Sequence of the second protein:
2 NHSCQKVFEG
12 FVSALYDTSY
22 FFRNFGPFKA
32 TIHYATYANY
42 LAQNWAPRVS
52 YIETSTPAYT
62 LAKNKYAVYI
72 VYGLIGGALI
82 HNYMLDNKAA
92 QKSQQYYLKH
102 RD

Contacts between the two chains:
Residue S92 in the first protein contacts residue T57 in the second protein (closest heavy-atom distance 4.4 Å).
Residue V90 in the first protein is in contact with residue S56 in the second protein (closest heavy-atom distance 4.5 Å).
Residue Y88 in the first protein interacts with residue S56 in the second protein (closest heavy-atom distance 4.9 Å).
Residue Y87 in the first protein is in contact with residue Y60 in the second protein (closest heavy-atom distance 3.2 Å).
Residue E125 in the first protein is in contact with residue A59 in the second protein (closest heavy-atom distance 4.7 Å).
Residue Y88 in the first protein contacts residue T61 in the second protein (closest heavy-atom distance 4.8 Å).
Residue Y87 in the first protein contacts residue A59 in the second protein (closest heavy-atom distance 4.3 Å).
Residue Y88 in the first protein interacts with residue Y60 in the second protein (closest heavy-atom distance 2.9 Å).
Residue N252 in the first protein interacts with residue A63 in the second protein (closest heavy-atom distance 3.9 Å).
Residue N89 in the first protein is in contact with residue Y60 in the second protein (closest heavy-atom distance 4.8 Å).
Residue G124 in the first protein contacts residue A59 in the second protein (closest heavy-atom distance 5.0 Å).
Residue I253 in the first protein interacts with residue K64 in the second protein (closest heavy-atom distance 4.5 Å).
Residue V90 in the first protein interacts with residue Y60 in the second protein (closest heavy-atom distance 4.1 Å).
Residue I253 in the first protein is in contact with residue A63 in the second protein (closest heavy-atom distance 3.6 Å).

The following describes two proteins that form a bound complex.

Sequence of the first protein:
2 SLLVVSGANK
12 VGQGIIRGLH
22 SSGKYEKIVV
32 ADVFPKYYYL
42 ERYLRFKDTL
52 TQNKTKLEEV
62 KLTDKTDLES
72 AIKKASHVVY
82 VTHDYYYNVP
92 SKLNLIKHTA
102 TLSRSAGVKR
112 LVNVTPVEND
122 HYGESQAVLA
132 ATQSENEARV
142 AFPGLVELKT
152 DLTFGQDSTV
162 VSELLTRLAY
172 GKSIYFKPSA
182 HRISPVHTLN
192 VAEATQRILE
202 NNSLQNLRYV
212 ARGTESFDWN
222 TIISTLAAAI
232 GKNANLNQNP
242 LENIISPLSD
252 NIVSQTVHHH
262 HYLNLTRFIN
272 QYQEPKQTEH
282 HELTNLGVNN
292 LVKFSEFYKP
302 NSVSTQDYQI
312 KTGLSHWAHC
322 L